Interface contacts:
Residue V1613 in protein 2 contacts residue T181 in protein 1 (closest heavy-atom distance 3.8 Å).

Sequence of protein 2:
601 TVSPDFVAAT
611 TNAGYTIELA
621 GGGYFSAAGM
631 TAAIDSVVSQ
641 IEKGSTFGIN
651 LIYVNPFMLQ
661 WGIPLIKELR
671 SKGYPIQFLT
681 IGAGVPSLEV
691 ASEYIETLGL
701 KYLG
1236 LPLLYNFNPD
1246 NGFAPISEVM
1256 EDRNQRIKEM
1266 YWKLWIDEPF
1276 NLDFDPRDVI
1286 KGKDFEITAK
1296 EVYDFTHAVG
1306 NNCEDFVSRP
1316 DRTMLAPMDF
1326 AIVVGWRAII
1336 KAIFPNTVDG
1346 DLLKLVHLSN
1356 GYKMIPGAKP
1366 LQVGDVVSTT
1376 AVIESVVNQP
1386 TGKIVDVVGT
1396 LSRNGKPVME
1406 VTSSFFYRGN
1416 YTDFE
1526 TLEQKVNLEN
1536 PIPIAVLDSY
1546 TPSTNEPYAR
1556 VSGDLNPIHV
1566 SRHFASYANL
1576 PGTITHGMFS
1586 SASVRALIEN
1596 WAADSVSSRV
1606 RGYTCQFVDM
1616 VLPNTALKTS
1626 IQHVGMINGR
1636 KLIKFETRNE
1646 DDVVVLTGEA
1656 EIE

Sequence of protein 1:
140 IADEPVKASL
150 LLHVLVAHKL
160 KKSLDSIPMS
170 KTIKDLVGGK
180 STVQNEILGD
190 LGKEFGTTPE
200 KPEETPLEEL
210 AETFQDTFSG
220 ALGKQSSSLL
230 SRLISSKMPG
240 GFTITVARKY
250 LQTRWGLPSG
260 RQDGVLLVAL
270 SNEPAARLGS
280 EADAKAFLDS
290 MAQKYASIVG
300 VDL

The following describes two proteins that form a bound complex.